Contacts between the two chains:
Residue V182 in the first protein is in contact with residue L168 in the second protein (closest heavy-atom distance 3.4 Å).
Residue Q145 in the first protein interacts with residue V137 in the second protein (closest heavy-atom distance 3.3 Å).
Residue F13 in the first protein interacts with residue L76 in the second protein (closest heavy-atom distance 3.5 Å).
Residue K66 in the first protein interacts with residue C32 in the second protein (closest heavy-atom distance 3.5 Å).
Residue F114 in the first protein contacts residue H105 in the second protein (closest heavy-atom distance 3.3 Å).
Residue K135 in the first protein contacts residue N130 in the second protein (closest heavy-atom distance 3.2 Å).
Residue Y8 in the first protein interacts with residue P96 in the second protein (closest heavy-atom distance 3.4 Å).
Residue F174 in the first protein is in contact with residue W158 in the second protein (closest heavy-atom distance 3.4 Å).
Residue E141 in the first protein interacts with residue R141 in the second protein (closest heavy-atom distance 2.4 Å).
Residue V39 in the first protein contacts residue I47 in the second protein (closest heavy-atom distance 3.3 Å).
Residue E120 in the first protein interacts with residue R116 in the second protein (closest heavy-atom distance 3.4 Å).
Residue Q145 in the first protein interacts with residue R141 in the second protein (closest heavy-atom distance 3.3 Å).
Residue M36 in the first protein is in contact with residue F51 in the second protein (closest heavy-atom distance 3.4 Å).
Residue R92 in the first protein contacts residue R5 in the second protein (closest heavy-atom distance 3.2 Å).
Residue C63 in the first protein interacts with residue C32 in the second protein (closest heavy-atom distance 3.0 Å).
Residue F159 in the first protein is in contact with residue Q155 in the second protein (closest heavy-atom distance 3.2 Å).
Residue E120 in the first protein is in contact with residue R120 in the second protein (closest heavy-atom distance 2.5 Å).
Residue Q189 in the first protein is in contact with residue V171 in the second protein (closest heavy-atom distance 3.3 Å).
Residue C104 in the first protein contacts residue S106 in the second protein (closest heavy-atom distance 3.2 Å).
Residue Y31 in the first protein interacts with residue S58 in the second protein (closest heavy-atom distance 3.4 Å).
Residue K105 in the first protein contacts residue W94 in the second protein (closest heavy-atom distance 3.4 Å).
Residue D102 in the first protein interacts with residue W94 in the second protein (closest heavy-atom distance 3.2 Å).
Residue K135 in the first protein contacts residue L133 in the second protein (closest heavy-atom distance 3.4 Å).
Residue L89 in the first protein contacts residue R5 in the second protein (closest heavy-atom distance 3.5 Å).
Residue S95 in the first protein interacts with residue A93 in the second protein (closest heavy-atom distance 3.2 Å).
Residue L117 in the first protein is in contact with residue F112 in the second protein (closest heavy-atom distance 3.4 Å).
Residue E141 in the first protein contacts residue V137 in the second protein (closest heavy-atom distance 3.3 Å).
Residue I43 in the first protein contacts residue Y33 in the second protein (closest heavy-atom distance 3.3 Å).
Residue E106 in the first protein contacts residue R89 in the second protein (closest heavy-atom distance 3.1 Å).
Residue I97 in the first protein contacts residue R95 in the second protein (closest heavy-atom distance 2.6 Å).
Residue F159 in the first protein interacts with residue Q154 in the second protein (closest heavy-atom distance 3.2 Å).
Residue I121 in the first protein contacts residue F112 in the second protein (closest heavy-atom distance 3.3 Å).
Residue R175 in the first protein interacts with residue L161 in the second protein (closest heavy-atom distance 3.4 Å).
Residue P108 in the first protein is in contact with residue S106 in the second protein (closest heavy-atom distance 3.3 Å).
Residue I93 in the first protein interacts with residue R95 in the second protein (closest heavy-atom distance 3.4 Å).
Residue L78 in the first protein contacts residue F16 in the second protein (closest heavy-atom distance 3.5 Å).
Residue F70 in the first protein interacts with residue G24 in the second protein (closest heavy-atom distance 3.3 Å).
Residue F12 in the first protein contacts residue L79 in the second protein (closest heavy-atom distance 3.5 Å).
Residue S95 in the first protein contacts residue R95 in the second protein (closest heavy-atom distance 2.7 Å).
Residue K105 in the first protein interacts with residue S106 in the second protein (closest heavy-atom distance 3.4 Å).
Residue V39 in the first protein contacts residue F51 in the second protein (closest heavy-atom distance 3.5 Å).
Residue K127 in the first protein contacts residue E127 in the second protein (closest heavy-atom distance 2.8 Å).
Residue V35 in the first protein is in contact with residue F51 in the second protein (closest heavy-atom distance 3.5 Å).
Residue L132 in the first protein contacts residue Q126 in the second protein (closest heavy-atom distance 3.3 Å).
Residue Y8 in the first protein is in contact with residue R95 in the second protein (closest heavy-atom distance 3.1 Å).
Residue N96 in the first protein is in contact with residue K87 in the second protein (closest heavy-atom distance 3.1 Å).
Residue F67 in the first protein is in contact with residue F29 in the second protein (closest heavy-atom distance 3.5 Å).
Residue T155 in the first protein is in contact with residue V151 in the second protein (closest heavy-atom distance 3.3 Å).
Residue H74 in the first protein interacts with residue A23 in the second protein (closest heavy-atom distance 3.4 Å).
Residue I90 in the first protein contacts residue M12 in the second protein (closest heavy-atom distance 3.4 Å).
Residue Q145 in the first protein interacts with residue G140 in the second protein (closest heavy-atom distance 3.2 Å).
Residue T134 in the first protein contacts residue N130 in the second protein (closest heavy-atom distance 3.1 Å).
Residue F79 in the first protein interacts with residue F16 in the second protein (closest heavy-atom distance 3.3 Å).
Residue L78 in the first protein interacts with residue K19 in the second protein (closest heavy-atom distance 3.5 Å).
Residue Y31 in the first protein interacts with residue E62 in the second protein (closest heavy-atom distance 2.8 Å).
Residue E131 in the first protein contacts residue N130 in the second protein (closest heavy-atom distance 2.9 Å).
Residue R186 in the first protein contacts residue V171 in the second protein (closest heavy-atom distance 3.3 Å).
Residue T64 in the first protein is in contact with residue Y33 in the second protein (closest heavy-atom distance 2.4 Å).
Residue N96 in the first protein is in contact with residue K90 in the second protein (closest heavy-atom distance 3.0 Å).
Residue F28 in the first protein interacts with residue I59 in the second protein (closest heavy-atom distance 3.4 Å).

These two protein chains interact to form a complex.

Sequence of the second protein:
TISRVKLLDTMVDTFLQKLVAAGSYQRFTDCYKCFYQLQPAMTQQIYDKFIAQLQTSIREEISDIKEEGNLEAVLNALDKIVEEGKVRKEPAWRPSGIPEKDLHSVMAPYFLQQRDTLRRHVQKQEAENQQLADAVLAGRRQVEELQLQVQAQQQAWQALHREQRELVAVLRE

Sequence of the first protein:
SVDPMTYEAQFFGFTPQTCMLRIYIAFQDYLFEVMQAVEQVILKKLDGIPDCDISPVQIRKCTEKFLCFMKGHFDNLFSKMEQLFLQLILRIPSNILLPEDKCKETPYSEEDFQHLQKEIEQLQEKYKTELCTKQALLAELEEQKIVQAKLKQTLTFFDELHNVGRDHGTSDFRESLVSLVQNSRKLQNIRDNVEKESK